This data describes a binding interaction between two proteins.

Contacts between the two chains:
Residue T361 in protein 2 is in contact with residue N75 in protein 1 (closest heavy-atom distance 3.5 Å).
Residue S359 in protein 2 is in contact with residue S107 in protein 1 (closest heavy-atom distance 3.4 Å).
Residue T361 in protein 2 contacts residue R71 in protein 1 (closest heavy-atom distance 3.3 Å).
Residue N371 in protein 2 is in contact with residue L90 in protein 1 (closest heavy-atom distance 3.3 Å).
Residue L375 in protein 2 contacts residue A99 in protein 1 (closest heavy-atom distance 3.6 Å).
Residue Y227 in protein 2 contacts residue A82 in protein 1 (closest heavy-atom distance 3.6 Å).
Residue Y229 in protein 2 contacts residue I83 in protein 1 (closest heavy-atom distance 3.7 Å).
Residue Y376 in protein 2 interacts with residue I102 in protein 1 (closest heavy-atom distance 3.8 Å).
Residue Y362 in protein 2 contacts residue K72 in protein 1 (closest heavy-atom distance 3.9 Å).
Residue Y379 in protein 2 is in contact with residue S106 in protein 1 (closest heavy-atom distance 4.4 Å).
Residue T360 in protein 2 is in contact with residue R71 in protein 1 (closest heavy-atom distance 4.5 Å).
Residue G241 in protein 2 contacts residue L65 in protein 1 (closest heavy-atom distance 3.8 Å).
Residue S368 in protein 2 interacts with residue R79 in protein 1 (closest heavy-atom distance 4.4 Å).
Residue S368 in protein 2 interacts with residue V78 in protein 1 (closest heavy-atom distance 3.6 Å).
Residue Y362 in protein 2 contacts residue R71 in protein 1 (closest heavy-atom distance 4.2 Å).
Residue L367 in protein 2 contacts residue A82 in protein 1 (closest heavy-atom distance 4.5 Å).
Residue N240 in protein 2 interacts with residue N68 in protein 1 (closest heavy-atom distance 4.4 Å).
Residue K678 in protein 2 is in contact with residue T87 in protein 1 (closest heavy-atom distance 3.7 Å).
Residue Y362 in protein 2 interacts with residue N68 in protein 1 (closest heavy-atom distance 3.8 Å).
Residue Y362 in protein 2 interacts with residue G112 in protein 1 (closest heavy-atom distance 3.6 Å).
Residue Q372 in protein 2 contacts residue N75 in protein 1 (closest heavy-atom distance 3.4 Å).
Residue N371 in protein 2 contacts residue A82 in protein 1 (closest heavy-atom distance 3.2 Å).
Residue N371 in protein 2 is in contact with residue V78 in protein 1 (closest heavy-atom distance 4.1 Å).
Residue F358 in protein 2 is in contact with residue A113 in protein 1 (closest heavy-atom distance 3.5 Å).
Residue L375 in protein 2 interacts with residue M94 in protein 1 (closest heavy-atom distance 4.7 Å).
Residue L367 in protein 2 interacts with residue I83 in protein 1 (closest heavy-atom distance 3.8 Å).
Residue G241 in protein 2 contacts residue K72 in protein 1 (closest heavy-atom distance 2.4 Å).
Residue L367 in protein 2 is in contact with residue R79 in protein 1 (closest heavy-atom distance 4.8 Å).
Residue Y376 in protein 2 is in contact with residue S106 in protein 1 (closest heavy-atom distance 3.7 Å).
Residue S239 in protein 2 is in contact with residue G112 in protein 1 (closest heavy-atom distance 4.1 Å).
Residue Y362 in protein 2 is in contact with residue N75 in protein 1 (closest heavy-atom distance 3.5 Å).
Residue Y376 in protein 2 is in contact with residue R71 in protein 1 (closest heavy-atom distance 3.0 Å).
Residue Y376 in protein 2 is in contact with residue L103 in protein 1 (closest heavy-atom distance 4.2 Å).
Residue Q372 in protein 2 is in contact with residue R71 in protein 1 (closest heavy-atom distance 3.9 Å).
Residue Y374 in protein 2 contacts residue M94 in protein 1 (closest heavy-atom distance 4.4 Å).
Residue Y362 in protein 2 is in contact with residue A113 in protein 1 (closest heavy-atom distance 3.8 Å).
Residue Y374 in protein 2 contacts residue N95 in protein 1 (closest heavy-atom distance 2.9 Å).
Residue Y374 in protein 2 is in contact with residue A99 in protein 1 (closest heavy-atom distance 4.0 Å).
Residue D676 in protein 2 is in contact with residue T87 in protein 1 (closest heavy-atom distance 2.2 Å).
Residue Y379 in protein 2 is in contact with residue L103 in protein 1 (closest heavy-atom distance 3.5 Å).
Residue N371 in protein 2 contacts residue M94 in protein 1 (closest heavy-atom distance 3.2 Å).
Residue S359 in protein 2 is in contact with residue H114 in protein 1 (closest heavy-atom distance 3.8 Å).
Residue I680 in protein 2 is in contact with residue T87 in protein 1 (closest heavy-atom distance 4.5 Å).
Residue Q372 in protein 2 is in contact with residue I102 in protein 1 (closest heavy-atom distance 3.5 Å).
Residue T360 in protein 2 interacts with residue S107 in protein 1 (closest heavy-atom distance 4.1 Å).
Residue S368 in protein 2 contacts residue N75 in protein 1 (closest heavy-atom distance 3.6 Å).
Residue D365 in protein 2 is in contact with residue R79 in protein 1 (closest heavy-atom distance 3.3 Å).
Residue L375 in protein 2 is in contact with residue L103 in protein 1 (closest heavy-atom distance 4.1 Å).
Residue N240 in protein 2 contacts residue L65 in protein 1 (closest heavy-atom distance 3.4 Å).
Residue F242 in protein 2 contacts residue K72 in protein 1 (closest heavy-atom distance 3.5 Å).
Residue N363 in protein 2 is in contact with residue N75 in protein 1 (closest heavy-atom distance 3.3 Å).
Residue S239 in protein 2 is in contact with residue A113 in protein 1 (closest heavy-atom distance 3.8 Å).
Residue Y227 in protein 2 is in contact with residue I83 in protein 1 (closest heavy-atom distance 2.9 Å).
Residue Y229 in protein 2 contacts residue R79 in protein 1 (closest heavy-atom distance 3.6 Å).
Residue I680 in protein 2 is in contact with residue R91 in protein 1 (closest heavy-atom distance 4.0 Å).
Residue N240 in protein 2 interacts with residue R111 in protein 1 (closest heavy-atom distance 3.4 Å).
Residue L375 in protein 2 contacts residue I102 in protein 1 (closest heavy-atom distance 3.8 Å).
Residue Y374 in protein 2 interacts with residue R91 in protein 1 (closest heavy-atom distance 3.5 Å).
Residue Q372 in protein 2 contacts residue V78 in protein 1 (closest heavy-atom distance 4.4 Å).
Residue Q372 in protein 2 interacts with residue M94 in protein 1 (closest heavy-atom distance 3.9 Å).

Sequence of protein 1:
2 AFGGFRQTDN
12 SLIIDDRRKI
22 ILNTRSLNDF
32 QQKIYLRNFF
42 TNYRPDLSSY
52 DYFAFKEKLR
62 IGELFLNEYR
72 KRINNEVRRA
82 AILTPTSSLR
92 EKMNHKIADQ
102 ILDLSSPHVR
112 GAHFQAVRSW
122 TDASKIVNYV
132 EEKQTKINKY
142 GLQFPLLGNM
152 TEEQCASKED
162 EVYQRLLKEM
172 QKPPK

Sequence of protein 2:
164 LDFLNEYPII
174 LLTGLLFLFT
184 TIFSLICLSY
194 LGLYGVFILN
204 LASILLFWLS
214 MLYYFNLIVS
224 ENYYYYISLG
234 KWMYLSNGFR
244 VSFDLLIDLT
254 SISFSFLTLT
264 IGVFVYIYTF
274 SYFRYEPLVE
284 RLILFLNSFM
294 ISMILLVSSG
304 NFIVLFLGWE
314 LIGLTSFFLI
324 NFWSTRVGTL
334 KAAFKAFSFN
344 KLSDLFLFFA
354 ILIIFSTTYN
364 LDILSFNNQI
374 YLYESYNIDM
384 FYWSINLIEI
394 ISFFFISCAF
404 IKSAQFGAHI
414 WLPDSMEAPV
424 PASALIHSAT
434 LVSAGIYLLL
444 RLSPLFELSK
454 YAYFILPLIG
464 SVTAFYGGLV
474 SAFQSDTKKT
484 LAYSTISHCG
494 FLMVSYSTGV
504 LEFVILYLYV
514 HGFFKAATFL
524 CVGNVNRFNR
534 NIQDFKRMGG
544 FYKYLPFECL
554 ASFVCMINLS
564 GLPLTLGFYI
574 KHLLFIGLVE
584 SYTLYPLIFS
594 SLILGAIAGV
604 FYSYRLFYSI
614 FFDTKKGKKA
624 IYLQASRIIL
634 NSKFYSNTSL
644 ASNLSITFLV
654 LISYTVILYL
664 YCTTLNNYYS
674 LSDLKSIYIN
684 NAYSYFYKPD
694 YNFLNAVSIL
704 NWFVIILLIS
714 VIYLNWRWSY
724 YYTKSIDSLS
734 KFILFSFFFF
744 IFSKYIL